Sequence of chain A:
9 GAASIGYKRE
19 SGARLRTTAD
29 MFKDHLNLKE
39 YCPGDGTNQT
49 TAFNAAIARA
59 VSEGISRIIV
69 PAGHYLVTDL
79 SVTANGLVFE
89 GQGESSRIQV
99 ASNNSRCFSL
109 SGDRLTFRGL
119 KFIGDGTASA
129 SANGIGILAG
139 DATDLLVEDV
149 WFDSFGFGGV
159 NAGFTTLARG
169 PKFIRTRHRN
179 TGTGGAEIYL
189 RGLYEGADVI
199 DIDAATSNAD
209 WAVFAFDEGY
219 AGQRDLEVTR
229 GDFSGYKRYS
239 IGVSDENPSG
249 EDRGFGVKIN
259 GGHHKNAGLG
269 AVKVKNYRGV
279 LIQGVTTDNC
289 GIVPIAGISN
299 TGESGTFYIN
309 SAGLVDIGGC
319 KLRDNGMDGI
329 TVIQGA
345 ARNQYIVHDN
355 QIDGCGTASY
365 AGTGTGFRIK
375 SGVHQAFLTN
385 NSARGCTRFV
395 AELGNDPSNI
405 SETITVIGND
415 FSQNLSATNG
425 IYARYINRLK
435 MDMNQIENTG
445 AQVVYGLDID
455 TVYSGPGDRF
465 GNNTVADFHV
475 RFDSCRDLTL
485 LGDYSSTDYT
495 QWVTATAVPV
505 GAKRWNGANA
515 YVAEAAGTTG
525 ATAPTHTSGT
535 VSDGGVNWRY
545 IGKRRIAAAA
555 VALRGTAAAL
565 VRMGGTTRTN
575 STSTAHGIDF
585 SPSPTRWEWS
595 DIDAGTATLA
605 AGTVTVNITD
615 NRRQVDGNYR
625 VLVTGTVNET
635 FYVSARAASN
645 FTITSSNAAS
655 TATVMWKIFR

Contacts between the two chains:
Residue S402 in chain A is in contact with residue V504 in chain B (closest heavy-atom distance 3.0 Å).
Residue R22 in chain A contacts residue K37 in chain B (closest heavy-atom distance 2.7 Å).
Residue R566 in chain A is in contact with residue G569 in chain B (closest heavy-atom distance 3.0 Å).
Residue S64 in chain A interacts with residue S93 in chain B (closest heavy-atom distance 2.9 Å).
Residue R251 in chain A interacts with residue N264 in chain B (closest heavy-atom distance 3.2 Å).
Residue R65 in chain A interacts with residue Q90 in chain B (closest heavy-atom distance 3.0 Å).
Residue R22 in chain A interacts with residue Y39 in chain B (closest heavy-atom distance 3.2 Å).
Residue D481 in chain A is in contact with residue R572 in chain B (closest heavy-atom distance 2.7 Å).
Residue R112 in chain A contacts residue E92 in chain B (closest heavy-atom distance 3.0 Å).
Residue N347 in chain A contacts residue D357 in chain B (closest heavy-atom distance 3.1 Å).
Residue R624 in chain A interacts with residue G599 in chain B (closest heavy-atom distance 3.2 Å).
Residue Y15 in chain A interacts with residue E38 in chain B (closest heavy-atom distance 2.9 Å).
Residue K434 in chain A is in contact with residue G461 in chain B (closest heavy-atom distance 3.0 Å).
Residue V625 in chain A interacts with residue M659 in chain B (closest heavy-atom distance 3.2 Å).
Residue E18 in chain A interacts with residue Y39 in chain B (closest heavy-atom distance 2.7 Å).
Residue K434 in chain A contacts residue N438 in chain B (closest heavy-atom distance 2.8 Å).
Residue S402 in chain A interacts with residue P503 in chain B (closest heavy-atom distance 3.2 Å).
Residue E193 in chain A contacts residue K263 in chain B (closest heavy-atom distance 3.0 Å).
Residue K256 in chain A contacts residue T284 in chain B (closest heavy-atom distance 2.6 Å).
Residue D314 in chain A interacts with residue K319 in chain B (closest heavy-atom distance 2.4 Å).
Residue R624 in chain A is in contact with residue T600 in chain B (closest heavy-atom distance 3.2 Å).
Residue R22 in chain A contacts residue E38 in chain B (closest heavy-atom distance 2.9 Å).
Residue S594 in chain A is in contact with residue D595 in chain B (closest heavy-atom distance 3.3 Å).
Residue K256 in chain A contacts residue G260 in chain B (closest heavy-atom distance 3.3 Å).
Residue S650 in chain A is in contact with residue N632 in chain B (closest heavy-atom distance 2.9 Å).
Residue D32 in chain A is in contact with residue K37 in chain B (closest heavy-atom distance 2.9 Å).
Residue D250 in chain A contacts residue R321 in chain B (closest heavy-atom distance 2.9 Å).
Residue R17 in chain A contacts residue H33 in chain B (closest heavy-atom distance 2.8 Å).
Residue Q348 in chain A contacts residue N354 in chain B (closest heavy-atom distance 3.3 Å).
Residue V637 in chain A is in contact with residue T630 in chain B (closest heavy-atom distance 2.9 Å).
Residue Q348 in chain A is in contact with residue S386 in chain B (closest heavy-atom distance 2.6 Å).
Residue V625 in chain A interacts with residue T628 in chain B (closest heavy-atom distance 2.7 Å).
Residue Q348 in chain A is in contact with residue K319 in chain B (closest heavy-atom distance 2.8 Å).
Residue R590 in chain A contacts residue D597 in chain B (closest heavy-atom distance 2.5 Å).
Residue F381 in chain A interacts with residue G412 in chain B (closest heavy-atom distance 3.3 Å).
Residue T383 in chain A is in contact with residue N384 in chain B (closest heavy-atom distance 2.6 Å).
Residue E406 in chain A is in contact with residue K507 in chain B (closest heavy-atom distance 3.1 Å).
Residue R276 in chain A contacts residue R321 in chain B (closest heavy-atom distance 3.2 Å).
Residue R590 in chain A interacts with residue A598 in chain B (closest heavy-atom distance 3.2 Å).
Residue N403 in chain A interacts with residue V504 in chain B (closest heavy-atom distance 3.2 Å).
Residue V637 in chain A is in contact with residue G629 in chain B (closest heavy-atom distance 3.2 Å).
Residue G62 in chain A contacts residue S93 in chain B (closest heavy-atom distance 3.3 Å).
Residue Q379 in chain A interacts with residue D414 in chain B (closest heavy-atom distance 3.0 Å).
Residue Y636 in chain A interacts with residue V631 in chain B (closest heavy-atom distance 3.1 Å).
Residue K434 in chain A is in contact with residue Q439 in chain B (closest heavy-atom distance 2.8 Å).
Residue R17 in chain A interacts with residue E61 in chain B (closest heavy-atom distance 2.5 Å).
Residue R251 in chain A is in contact with residue K263 in chain B (closest heavy-atom distance 3.1 Å).
Residue R17 in chain A interacts with residue E38 in chain B (closest heavy-atom distance 3.1 Å).
Residue R566 in chain A is in contact with residue R616 in chain B (closest heavy-atom distance 3.3 Å).
Residue R251 in chain A contacts residue H261 in chain B (closest heavy-atom distance 3.1 Å).
Residue Q379 in chain A contacts residue R388 in chain B (closest heavy-atom distance 3.3 Å).
Residue G14 in chain A interacts with residue A10 in chain B (closest heavy-atom distance 2.7 Å).
Residue D142 in chain A interacts with residue R175 in chain B (closest heavy-atom distance 3.2 Å).
Residue R17 in chain A is in contact with residue K31 in chain B (closest heavy-atom distance 2.9 Å).
Residue R167 in chain A is in contact with residue D201 in chain B (closest heavy-atom distance 2.8 Å).
Residue V627 in chain A interacts with residue T628 in chain B (closest heavy-atom distance 3.1 Å).
Residue Q348 in chain A is in contact with residue Q355 in chain B (closest heavy-atom distance 2.9 Å).
Residue Y457 in chain A is in contact with residue P460 in chain B (closest heavy-atom distance 3.3 Å).
Residue I404 in chain A is in contact with residue V504 in chain B (closest heavy-atom distance 3.0 Å).
Residue R432 in chain A is in contact with residue D487 in chain B (closest heavy-atom distance 3.0 Å).

These two protein chains interact to form a complex.

Sequence of chain B:
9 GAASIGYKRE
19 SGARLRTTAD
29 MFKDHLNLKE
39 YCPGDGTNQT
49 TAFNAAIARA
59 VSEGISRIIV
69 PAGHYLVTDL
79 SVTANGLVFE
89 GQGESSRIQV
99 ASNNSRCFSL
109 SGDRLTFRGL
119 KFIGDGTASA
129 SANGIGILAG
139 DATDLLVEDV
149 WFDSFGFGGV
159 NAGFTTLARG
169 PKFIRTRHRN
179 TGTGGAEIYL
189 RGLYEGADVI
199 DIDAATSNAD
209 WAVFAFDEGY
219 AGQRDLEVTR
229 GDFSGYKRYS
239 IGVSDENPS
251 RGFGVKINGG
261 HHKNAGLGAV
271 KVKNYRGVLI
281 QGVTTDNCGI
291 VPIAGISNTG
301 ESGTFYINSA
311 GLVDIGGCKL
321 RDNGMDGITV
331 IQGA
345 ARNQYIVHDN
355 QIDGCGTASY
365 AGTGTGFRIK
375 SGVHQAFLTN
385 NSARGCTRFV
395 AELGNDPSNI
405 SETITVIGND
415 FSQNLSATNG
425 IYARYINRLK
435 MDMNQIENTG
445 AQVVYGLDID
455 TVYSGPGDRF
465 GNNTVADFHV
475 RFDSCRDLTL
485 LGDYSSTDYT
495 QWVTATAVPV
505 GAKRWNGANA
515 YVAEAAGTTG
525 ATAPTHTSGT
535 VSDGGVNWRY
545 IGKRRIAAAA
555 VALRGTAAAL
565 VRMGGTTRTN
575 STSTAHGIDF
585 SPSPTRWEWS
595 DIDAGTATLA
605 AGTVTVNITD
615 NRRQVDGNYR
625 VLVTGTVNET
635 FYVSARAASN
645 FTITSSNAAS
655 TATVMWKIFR